These two protein chains interact to form a complex.

Sequence of the first protein:
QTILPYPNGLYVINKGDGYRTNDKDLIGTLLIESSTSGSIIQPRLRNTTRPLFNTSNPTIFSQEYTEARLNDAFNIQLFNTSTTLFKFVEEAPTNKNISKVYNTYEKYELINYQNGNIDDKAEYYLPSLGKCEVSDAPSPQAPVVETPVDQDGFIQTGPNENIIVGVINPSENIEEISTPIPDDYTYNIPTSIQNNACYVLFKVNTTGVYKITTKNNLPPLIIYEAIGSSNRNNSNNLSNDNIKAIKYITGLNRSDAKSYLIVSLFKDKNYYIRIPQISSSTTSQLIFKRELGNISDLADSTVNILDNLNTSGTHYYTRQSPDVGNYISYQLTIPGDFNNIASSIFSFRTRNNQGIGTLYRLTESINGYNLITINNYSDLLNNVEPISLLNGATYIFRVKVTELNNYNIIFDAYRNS

Residue-level contacts at the interface:
Residue S130 in the first protein interacts with residue G66 in the second protein (closest heavy-atom distance 2.8 Å).
Residue L86 in the first protein interacts with residue V77 in the second protein (closest heavy-atom distance 3.4 Å).
Residue E91 in the first protein is in contact with residue G72 in the second protein (closest heavy-atom distance 3.0 Å).
Residue L86 in the first protein is in contact with residue D79 in the second protein (closest heavy-atom distance 3.2 Å).
Residue T159 in the first protein is in contact with residue F174 in the second protein (closest heavy-atom distance 3.5 Å).
Residue N233 in the first protein is in contact with residue D190 in the second protein (closest heavy-atom distance 3.5 Å).
Residue I77 in the first protein interacts with residue N63 in the second protein (closest heavy-atom distance 3.1 Å).
Residue S238 in the first protein contacts residue T156 in the second protein (closest heavy-atom distance 3.2 Å).
Residue N162 in the first protein is in contact with residue S176 in the second protein (closest heavy-atom distance 2.7 Å).
Residue D17 in the first protein contacts residue Y135 in the second protein (closest heavy-atom distance 2.7 Å).
Residue P161 in the first protein interacts with residue Y185 in the second protein (closest heavy-atom distance 3.2 Å).
Residue N76 in the first protein interacts with residue Q60 in the second protein (closest heavy-atom distance 2.9 Å).
Residue D73 in the first protein is in contact with residue R59 in the second protein (closest heavy-atom distance 3.5 Å).
Residue N14 in the first protein is in contact with residue Q62 in the second protein (closest heavy-atom distance 3.3 Å).
Residue F75 in the first protein contacts residue R59 in the second protein (closest heavy-atom distance 2.8 Å).
Residue R234 in the first protein contacts residue Y91 in the second protein (closest heavy-atom distance 3.3 Å).
Residue N76 in the first protein is in contact with residue N63 in the second protein (closest heavy-atom distance 3.1 Å).
Residue E108 in the first protein is in contact with residue Q62 in the second protein (closest heavy-atom distance 2.6 Å).
Residue S130 in the first protein contacts residue G65 in the second protein (closest heavy-atom distance 3.5 Å).
Residue C134 in the first protein is in contact with residue I68 in the second protein (closest heavy-atom distance 2.9 Å).
Residue C134 in the first protein is in contact with residue N70 in the second protein (closest heavy-atom distance 3.4 Å).
Residue N235 in the first protein interacts with residue Y91 in the second protein (closest heavy-atom distance 3.3 Å).
Residue F89 in the first protein contacts residue T74 in the second protein (closest heavy-atom distance 3.4 Å).
Residue G18 in the first protein contacts residue I68 in the second protein (closest heavy-atom distance 3.4 Å).
Residue V90 in the first protein contacts residue T74 in the second protein (closest heavy-atom distance 2.8 Å).
Residue F87 in the first protein interacts with residue I76 in the second protein (closest heavy-atom distance 3.3 Å).
Residue G160 in the first protein interacts with residue F174 in the second protein (closest heavy-atom distance 3.4 Å).
Residue L131 in the first protein interacts with residue N67 in the second protein (closest heavy-atom distance 2.8 Å).
Residue R234 in the first protein interacts with residue D190 in the second protein (closest heavy-atom distance 3.0 Å).
Residue E91 in the first protein contacts residue N71 in the second protein (closest heavy-atom distance 3.2 Å).
Residue G230 in the first protein contacts residue S58 in the second protein (closest heavy-atom distance 3.5 Å).
Residue N162 in the first protein is in contact with residue Y185 in the second protein (closest heavy-atom distance 2.8 Å).
Residue N233 in the first protein contacts residue Q189 in the second protein (closest heavy-atom distance 3.1 Å).
Residue T85 in the first protein is in contact with residue G78 in the second protein (closest heavy-atom distance 3.0 Å).
Residue K133 in the first protein interacts with residue I68 in the second protein (closest heavy-atom distance 3.3 Å).
Residue T84 in the first protein contacts residue T85 in the second protein (closest heavy-atom distance 3.1 Å).
Residue G230 in the first protein contacts residue S188 in the second protein (closest heavy-atom distance 3.1 Å).
Residue G160 in the first protein is in contact with residue I68 in the second protein (closest heavy-atom distance 3.4 Å).
Residue N76 in the first protein interacts with residue Y89 in the second protein (closest heavy-atom distance 2.9 Å).
Residue T84 in the first protein is in contact with residue D79 in the second protein (closest heavy-atom distance 2.6 Å).
Residue F89 in the first protein interacts with residue N67 in the second protein (closest heavy-atom distance 3.1 Å).
Residue N162 in the first protein is in contact with residue E178 in the second protein (closest heavy-atom distance 3.0 Å).
Residue E163 in the first protein contacts residue Y185 in the second protein (closest heavy-atom distance 3.3 Å).
Residue I229 in the first protein contacts residue R59 in the second protein (closest heavy-atom distance 3.5 Å).
Residue K88 in the first protein is in contact with residue I76 in the second protein (closest heavy-atom distance 2.8 Å).
Residue L86 in the first protein contacts residue G78 in the second protein (closest heavy-atom distance 2.9 Å).
Residue T85 in the first protein interacts with residue D79 in the second protein (closest heavy-atom distance 3.4 Å).
Residue V90 in the first protein contacts residue I76 in the second protein (closest heavy-atom distance 3.5 Å).
Residue E135 in the first protein contacts residue N70 in the second protein (closest heavy-atom distance 2.8 Å).
Residue N235 in the first protein interacts with residue P92 in the second protein (closest heavy-atom distance 3.0 Å).
Residue F75 in the first protein interacts with residue N63 in the second protein (closest heavy-atom distance 2.9 Å).
Residue V136 in the first protein is in contact with residue N70 in the second protein (closest heavy-atom distance 3.0 Å).
Residue E163 in the first protein is in contact with residue Q62 in the second protein (closest heavy-atom distance 2.6 Å).
Residue G132 in the first protein interacts with residue I68 in the second protein (closest heavy-atom distance 3.0 Å).
Residue V136 in the first protein is in contact with residue N71 in the second protein (closest heavy-atom distance 3.1 Å).
Residue P161 in the first protein contacts residue F174 in the second protein (closest heavy-atom distance 3.5 Å).
Residue L131 in the first protein contacts residue G66 in the second protein (closest heavy-atom distance 2.9 Å).
Residue F75 in the first protein interacts with residue Q60 in the second protein (closest heavy-atom distance 3.5 Å).
Residue N235 in the first protein contacts residue R158 in the second protein (closest heavy-atom distance 3.2 Å).
Residue D17 in the first protein contacts residue G66 in the second protein (closest heavy-atom distance 2.8 Å).

Sequence of the second protein:
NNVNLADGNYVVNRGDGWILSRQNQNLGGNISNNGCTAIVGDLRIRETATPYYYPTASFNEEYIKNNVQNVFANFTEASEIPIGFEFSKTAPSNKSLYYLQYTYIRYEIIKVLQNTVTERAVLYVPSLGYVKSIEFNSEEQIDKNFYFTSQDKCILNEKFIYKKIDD